Residue-level contacts at the interface:
Residue A65 in the first protein interacts with residue G42 in the second protein (closest heavy-atom distance 4.3 Å).
Residue Y79 in the first protein interacts with residue T80 in the second protein (closest heavy-atom distance 3.5 Å).
Residue L61 in the first protein is in contact with residue L47 in the second protein (closest heavy-atom distance 5.0 Å).
Residue R76 in the first protein interacts with residue E38 in the second protein (closest heavy-atom distance 2.3 Å).
Residue E27 in the first protein is in contact with residue N49 in the second protein (closest heavy-atom distance 4.5 Å).
Residue F31 in the first protein interacts with residue N49 in the second protein (closest heavy-atom distance 3.3 Å).
Residue V24 in the first protein contacts residue R78 in the second protein (closest heavy-atom distance 4.8 Å).
Residue N69 in the first protein interacts with residue G42 in the second protein (closest heavy-atom distance 3.4 Å).
Residue W32 in the first protein contacts residue L53 in the second protein (closest heavy-atom distance 4.0 Å).
Residue Y79 in the first protein contacts residue R83 in the second protein (closest heavy-atom distance 4.1 Å).
Residue V24 in the first protein interacts with residue N75 in the second protein (closest heavy-atom distance 4.2 Å).
Residue N69 in the first protein interacts with residue E38 in the second protein (closest heavy-atom distance 3.0 Å).
Residue F31 in the first protein is in contact with residue I46 in the second protein (closest heavy-atom distance 3.8 Å).
Residue E27 in the first protein interacts with residue S45 in the second protein (closest heavy-atom distance 5.0 Å).
Residue F20 in the first protein is in contact with residue V79 in the second protein (closest heavy-atom distance 4.5 Å).
Residue F20 in the first protein contacts residue Y72 in the second protein (closest heavy-atom distance 3.9 Å).
Residue F20 in the first protein contacts residue N75 in the second protein (closest heavy-atom distance 3.9 Å).
Residue L70 in the first protein interacts with residue E38 in the second protein (closest heavy-atom distance 4.9 Å).
Residue V24 in the first protein is in contact with residue V79 in the second protein (closest heavy-atom distance 4.3 Å).
Residue L61 in the first protein interacts with residue I43 in the second protein (closest heavy-atom distance 4.0 Å).
Residue F31 in the first protein contacts residue L53 in the second protein (closest heavy-atom distance 4.6 Å).
Residue F62 in the first protein contacts residue I43 in the second protein (closest heavy-atom distance 4.1 Å).
Residue G34 in the first protein interacts with residue I46 in the second protein (closest heavy-atom distance 4.5 Å).
Residue G64 in the first protein is in contact with residue I46 in the second protein (closest heavy-atom distance 4.1 Å).
Residue A80 in the first protein is in contact with residue R83 in the second protein (closest heavy-atom distance 4.3 Å).
Residue L23 in the first protein contacts residue V79 in the second protein (closest heavy-atom distance 3.1 Å).
Residue F31 in the first protein is in contact with residue A50 in the second protein (closest heavy-atom distance 3.8 Å).
Residue F20 in the first protein is in contact with residue S76 in the second protein (closest heavy-atom distance 3.7 Å).
Residue A83 in the first protein interacts with residue R83 in the second protein (closest heavy-atom distance 3.7 Å).
Residue K28 in the first protein is in contact with residue N69 in the second protein (closest heavy-atom distance 4.4 Å).
Residue A65 in the first protein contacts residue I43 in the second protein (closest heavy-atom distance 3.3 Å).
Residue N69 in the first protein is in contact with residue Q41 in the second protein (closest heavy-atom distance 5.0 Å).
Residue N69 in the first protein interacts with residue T39 in the second protein (closest heavy-atom distance 3.5 Å).
Residue V35 in the first protein contacts residue I46 in the second protein (closest heavy-atom distance 4.7 Å).
Residue A68 in the first protein interacts with residue I46 in the second protein (closest heavy-atom distance 4.1 Å).
Residue E27 in the first protein interacts with residue R78 in the second protein (closest heavy-atom distance 4.5 Å).
Residue A65 in the first protein is in contact with residue I46 in the second protein (closest heavy-atom distance 3.7 Å).
Residue A65 in the first protein is in contact with residue T39 in the second protein (closest heavy-atom distance 3.9 Å).
Residue F62 in the first protein is in contact with residue I40 in the second protein (closest heavy-atom distance 4.6 Å).
Residue E27 in the first protein interacts with residue V79 in the second protein (closest heavy-atom distance 4.2 Å).
Residue H73 in the first protein interacts with residue E38 in the second protein (closest heavy-atom distance 3.2 Å).
Residue F62 in the first protein is in contact with residue T39 in the second protein (closest heavy-atom distance 4.5 Å).
Residue N87 in the first protein interacts with residue R83 in the second protein (closest heavy-atom distance 4.4 Å).

Sequence of the first protein:
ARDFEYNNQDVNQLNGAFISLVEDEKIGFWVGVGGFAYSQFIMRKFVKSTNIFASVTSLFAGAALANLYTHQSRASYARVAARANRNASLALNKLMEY

Sequence of the second protein:
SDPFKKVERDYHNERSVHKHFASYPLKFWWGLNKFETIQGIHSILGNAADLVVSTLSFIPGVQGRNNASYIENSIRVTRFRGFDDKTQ

The following describes two proteins that form a bound complex.